Sequence of the second protein:
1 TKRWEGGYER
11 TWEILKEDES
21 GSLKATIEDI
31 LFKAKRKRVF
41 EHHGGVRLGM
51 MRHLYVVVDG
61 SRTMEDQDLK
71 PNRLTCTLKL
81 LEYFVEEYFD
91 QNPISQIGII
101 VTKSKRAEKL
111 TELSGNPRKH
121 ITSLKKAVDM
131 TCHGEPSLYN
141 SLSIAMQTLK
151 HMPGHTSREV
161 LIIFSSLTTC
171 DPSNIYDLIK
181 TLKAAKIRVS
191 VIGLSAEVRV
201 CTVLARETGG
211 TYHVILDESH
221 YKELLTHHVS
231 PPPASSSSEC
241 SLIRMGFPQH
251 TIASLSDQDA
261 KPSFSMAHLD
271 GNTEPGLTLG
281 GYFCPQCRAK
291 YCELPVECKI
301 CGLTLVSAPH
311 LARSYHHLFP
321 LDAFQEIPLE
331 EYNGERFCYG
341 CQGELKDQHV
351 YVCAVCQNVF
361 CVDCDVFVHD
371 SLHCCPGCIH

Sequence of the first protein:
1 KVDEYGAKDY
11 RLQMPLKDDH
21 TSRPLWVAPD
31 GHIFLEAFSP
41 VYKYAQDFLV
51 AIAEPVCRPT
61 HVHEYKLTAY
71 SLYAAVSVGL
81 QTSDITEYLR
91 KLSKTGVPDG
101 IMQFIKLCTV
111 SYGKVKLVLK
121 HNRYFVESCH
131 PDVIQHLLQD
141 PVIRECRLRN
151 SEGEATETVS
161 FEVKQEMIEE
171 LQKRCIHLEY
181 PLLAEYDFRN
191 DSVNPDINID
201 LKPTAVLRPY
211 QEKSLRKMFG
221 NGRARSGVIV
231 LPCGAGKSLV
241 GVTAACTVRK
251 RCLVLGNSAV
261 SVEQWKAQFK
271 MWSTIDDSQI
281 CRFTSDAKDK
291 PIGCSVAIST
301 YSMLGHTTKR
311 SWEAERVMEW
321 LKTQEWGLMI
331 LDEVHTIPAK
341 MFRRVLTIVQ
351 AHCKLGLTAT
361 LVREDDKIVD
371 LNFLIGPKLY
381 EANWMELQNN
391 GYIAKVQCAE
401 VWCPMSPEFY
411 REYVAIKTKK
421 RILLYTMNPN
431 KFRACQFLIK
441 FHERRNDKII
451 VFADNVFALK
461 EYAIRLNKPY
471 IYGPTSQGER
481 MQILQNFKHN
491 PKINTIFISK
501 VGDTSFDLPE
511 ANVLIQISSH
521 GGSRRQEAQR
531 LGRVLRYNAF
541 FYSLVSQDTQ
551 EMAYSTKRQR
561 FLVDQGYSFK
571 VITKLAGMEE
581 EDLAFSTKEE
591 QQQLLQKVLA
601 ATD

Contacts between the two chains:
Residue Y44 in the first protein interacts with residue W12 in the second protein (closest heavy-atom distance 3.9 Å).
Residue G222 in the first protein is in contact with residue E5 in the second protein (closest heavy-atom distance 4.0 Å).
Residue N221 in the first protein contacts residue G6 in the second protein (closest heavy-atom distance 4.6 Å).
Residue Y44 in the first protein interacts with residue I14 in the second protein (closest heavy-atom distance 4.2 Å).
Residue D47 in the first protein interacts with residue Y8 in the second protein (closest heavy-atom distance 4.8 Å).
Residue K492 in the first protein contacts residue Q67 in the second protein (closest heavy-atom distance 2.9 Å).
Residue Y44 in the first protein interacts with residue L15 in the second protein (closest heavy-atom distance 4.7 Å).
Residue R23 in the first protein interacts with residue L23 in the second protein (closest heavy-atom distance 4.8 Å).
Residue D47 in the first protein is in contact with residue T11 in the second protein (closest heavy-atom distance 3.3 Å).
Residue G220 in the first protein is in contact with residue G7 in the second protein (closest heavy-atom distance 4.1 Å).
Residue G220 in the first protein is in contact with residue Y8 in the second protein (closest heavy-atom distance 3.8 Å).
Residue F219 in the first protein is in contact with residue W4 in the second protein (closest heavy-atom distance 3.6 Å).
Residue D19 in the first protein interacts with residue G21 in the second protein (closest heavy-atom distance 4.4 Å).
Residue T247 in the first protein is in contact with residue W4 in the second protein (closest heavy-atom distance 3.4 Å).
Residue P40 in the first protein interacts with residue I27 in the second protein (closest heavy-atom distance 4.2 Å).
Residue R23 in the first protein interacts with residue G21 in the second protein (closest heavy-atom distance 4.9 Å).
Residue P491 in the first protein contacts residue Q67 in the second protein (closest heavy-atom distance 4.0 Å).
Residue R216 in the first protein contacts residue E9 in the second protein (closest heavy-atom distance 3.8 Å).
Residue T247 in the first protein interacts with residue K2 in the second protein (closest heavy-atom distance 4.3 Å).
Residue K91 in the first protein is in contact with residue E17 in the second protein (closest heavy-atom distance 3.9 Å).
Residue K213 in the first protein contacts residue Y8 in the second protein (closest heavy-atom distance 4.8 Å).
Residue Y88 in the first protein is in contact with residue W12 in the second protein (closest heavy-atom distance 3.3 Å).
Residue R216 in the first protein interacts with residue R3 in the second protein (closest heavy-atom distance 3.4 Å).
Residue K213 in the first protein interacts with residue T11 in the second protein (closest heavy-atom distance 4.8 Å).
Residue D47 in the first protein interacts with residue W12 in the second protein (closest heavy-atom distance 4.4 Å).
Residue G222 in the first protein interacts with residue G6 in the second protein (closest heavy-atom distance 4.2 Å).
Residue P40 in the first protein contacts residue L31 in the second protein (closest heavy-atom distance 4.5 Å).
Residue F219 in the first protein interacts with residue G6 in the second protein (closest heavy-atom distance 3.9 Å).
Residue P40 in the first protein is in contact with residue I30 in the second protein (closest heavy-atom distance 4.5 Å).
Residue G79 in the first protein interacts with residue R10 in the second protein (closest heavy-atom distance 3.6 Å).
Residue E212 in the first protein contacts residue W4 in the second protein (closest heavy-atom distance 3.6 Å).
Residue L80 in the first protein contacts residue W12 in the second protein (closest heavy-atom distance 3.9 Å).
Residue E212 in the first protein interacts with residue R3 in the second protein (closest heavy-atom distance 3.6 Å).
Residue R216 in the first protein is in contact with residue G7 in the second protein (closest heavy-atom distance 3.8 Å).
Residue G220 in the first protein contacts residue G6 in the second protein (closest heavy-atom distance 3.5 Å).
Residue P491 in the first protein is in contact with residue K70 in the second protein (closest heavy-atom distance 3.4 Å).
Residue K217 in the first protein is in contact with residue Y8 in the second protein (closest heavy-atom distance 4.0 Å).
Residue T243 in the first protein is in contact with residue W4 in the second protein (closest heavy-atom distance 4.7 Å).
Residue L201 in the first protein interacts with residue K2 in the second protein (closest heavy-atom distance 3.5 Å).
Residue L80 in the first protein is in contact with residue Y8 in the second protein (closest heavy-atom distance 4.5 Å).
Residue R216 in the first protein is in contact with residue W4 in the second protein (closest heavy-atom distance 3.7 Å).
Residue V78 in the first protein contacts residue Y8 in the second protein (closest heavy-atom distance 4.0 Å).
Residue S22 in the first protein interacts with residue K24 in the second protein (closest heavy-atom distance 4.6 Å).
Residue L201 in the first protein contacts residue W4 in the second protein (closest heavy-atom distance 4.8 Å).
Residue L207 in the first protein interacts with residue W4 in the second protein (closest heavy-atom distance 4.5 Å).
Residue L215 in the first protein is in contact with residue W4 in the second protein (closest heavy-atom distance 4.0 Å).
Residue R216 in the first protein contacts residue Y8 in the second protein (closest heavy-atom distance 3.7 Å).
Residue V41 in the first protein interacts with residue L15 in the second protein (closest heavy-atom distance 4.0 Å).
Residue Y44 in the first protein interacts with residue T11 in the second protein (closest heavy-atom distance 3.2 Å).
Residue A51 in the first protein is in contact with residue Y8 in the second protein (closest heavy-atom distance 4.3 Å).
Residue F219 in the first protein is in contact with residue E5 in the second protein (closest heavy-atom distance 4.2 Å).
Residue K91 in the first protein is in contact with residue L15 in the second protein (closest heavy-atom distance 4.4 Å).
Residue N446 in the first protein contacts residue K70 in the second protein (closest heavy-atom distance 3.3 Å).
Residue Y88 in the first protein contacts residue L15 in the second protein (closest heavy-atom distance 4.0 Å).
Residue S22 in the first protein contacts residue L23 in the second protein (closest heavy-atom distance 4.6 Å).
Residue Y88 in the first protein interacts with residue E13 in the second protein (closest heavy-atom distance 3.1 Å).
Residue L80 in the first protein is in contact with residue R10 in the second protein (closest heavy-atom distance 4.1 Å).
Residue D84 in the first protein contacts residue R10 in the second protein (closest heavy-atom distance 4.8 Å).
Residue R23 in the first protein is in contact with residue E17 in the second protein (closest heavy-atom distance 3.6 Å).
Residue F48 in the first protein contacts residue W12 in the second protein (closest heavy-atom distance 4.3 Å).

These two protein chains interact to form a complex.